Sequence of protein 1:
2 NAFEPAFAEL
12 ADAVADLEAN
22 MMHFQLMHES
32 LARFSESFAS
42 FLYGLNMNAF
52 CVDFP

Sequence of protein 2:
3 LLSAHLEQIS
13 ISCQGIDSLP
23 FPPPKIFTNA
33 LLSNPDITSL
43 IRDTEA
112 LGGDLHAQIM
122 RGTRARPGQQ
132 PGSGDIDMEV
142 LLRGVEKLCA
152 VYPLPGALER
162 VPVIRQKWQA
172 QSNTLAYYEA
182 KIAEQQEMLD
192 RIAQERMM

Interface contacts:
Residue I11 in protein 2 contacts residue F8 in protein 1 (closest heavy-atom distance 3.4 Å).
Residue F23 in protein 2 is in contact with residue M22 in protein 1 (closest heavy-atom distance 4.8 Å).
Residue I11 in protein 2 is in contact with residue V15 in protein 1 (closest heavy-atom distance 4.3 Å).
Residue F23 in protein 2 interacts with residue Q26 in protein 1 (closest heavy-atom distance 3.5 Å).
Residue L4 in protein 2 interacts with residue E5 in protein 1 (closest heavy-atom distance 3.0 Å).
Residue L21 in protein 2 is in contact with residue M23 in protein 1 (closest heavy-atom distance 4.3 Å).
Residue I18 in protein 2 contacts residue M22 in protein 1 (closest heavy-atom distance 4.1 Å).
Residue S14 in protein 2 is in contact with residue A16 in protein 1 (closest heavy-atom distance 4.6 Å).
Residue P24 in protein 2 interacts with residue E30 in protein 1 (closest heavy-atom distance 4.1 Å).
Residue H7 in protein 2 interacts with residue F4 in protein 1 (closest heavy-atom distance 4.9 Å).
Residue F23 in protein 2 contacts residue H29 in protein 1 (closest heavy-atom distance 3.8 Å).
Residue Q10 in protein 2 contacts residue A12 in protein 1 (closest heavy-atom distance 3.6 Å).
Residue L21 in protein 2 interacts with residue E19 in protein 1 (closest heavy-atom distance 5.0 Å).
Residue I11 in protein 2 is in contact with residue L11 in protein 1 (closest heavy-atom distance 3.5 Å).
Residue L33 in protein 2 interacts with residue S41 in protein 1 (closest heavy-atom distance 4.9 Å).
Residue H7 in protein 2 interacts with residue P6 in protein 1 (closest heavy-atom distance 4.6 Å).
Residue K27 in protein 2 contacts residue E37 in protein 1 (closest heavy-atom distance 4.7 Å).
Residue H7 in protein 2 contacts residue F8 in protein 1 (closest heavy-atom distance 3.7 Å).
Residue T30 in protein 2 is in contact with residue S36 in protein 1 (closest heavy-atom distance 3.1 Å).
Residue L34 in protein 2 contacts residue N47 in protein 1 (closest heavy-atom distance 4.2 Å).
Residue S14 in protein 2 interacts with residue V15 in protein 1 (closest heavy-atom distance 3.3 Å).
Residue I18 in protein 2 contacts residue V15 in protein 1 (closest heavy-atom distance 3.2 Å).
Residue P24 in protein 2 is in contact with residue Q26 in protein 1 (closest heavy-atom distance 3.8 Å).
Residue P24 in protein 2 is in contact with residue H29 in protein 1 (closest heavy-atom distance 3.1 Å).
Residue S14 in protein 2 contacts residue E19 in protein 1 (closest heavy-atom distance 4.1 Å).
Residue H7 in protein 2 is in contact with residue E5 in protein 1 (closest heavy-atom distance 3.0 Å).
Residue L4 in protein 2 contacts residue F8 in protein 1 (closest heavy-atom distance 4.9 Å).
Residue L4 in protein 2 contacts residue N2 in protein 1 (closest heavy-atom distance 4.0 Å).
Residue L34 in protein 2 is in contact with residue A40 in protein 1 (closest heavy-atom distance 4.6 Å).
Residue S14 in protein 2 contacts residue A12 in protein 1 (closest heavy-atom distance 4.8 Å).
Residue T40 in protein 2 contacts residue F51 in protein 1 (closest heavy-atom distance 3.9 Å).
Residue L42 in protein 2 contacts residue Y44 in protein 1 (closest heavy-atom distance 3.9 Å).
Residue Q10 in protein 2 is in contact with residue V15 in protein 1 (closest heavy-atom distance 4.9 Å).
Residue F23 in protein 2 contacts residue F25 in protein 1 (closest heavy-atom distance 3.7 Å).
Residue P22 in protein 2 interacts with residue Q26 in protein 1 (closest heavy-atom distance 3.5 Å).
Residue F29 in protein 2 interacts with residue E37 in protein 1 (closest heavy-atom distance 2.6 Å).
Residue S41 in protein 2 is in contact with residue Y44 in protein 1 (closest heavy-atom distance 3.1 Å).
Residue L33 in protein 2 contacts residue A40 in protein 1 (closest heavy-atom distance 4.2 Å).
Residue L33 in protein 2 is in contact with residue Y44 in protein 1 (closest heavy-atom distance 4.0 Å).
Residue T40 in protein 2 contacts residue Y44 in protein 1 (closest heavy-atom distance 4.0 Å).
Residue T30 in protein 2 interacts with residue A40 in protein 1 (closest heavy-atom distance 3.0 Å).
Residue I18 in protein 2 interacts with residue E19 in protein 1 (closest heavy-atom distance 3.5 Å).
Residue I11 in protein 2 interacts with residue A12 in protein 1 (closest heavy-atom distance 3.8 Å).
Residue L34 in protein 2 contacts residue L43 in protein 1 (closest heavy-atom distance 4.9 Å).
Residue I28 in protein 2 interacts with residue E37 in protein 1 (closest heavy-atom distance 3.5 Å).
Residue H7 in protein 2 interacts with residue A9 in protein 1 (closest heavy-atom distance 4.1 Å).
Residue T30 in protein 2 contacts residue E37 in protein 1 (closest heavy-atom distance 3.2 Å).
Residue L8 in protein 2 interacts with residue F8 in protein 1 (closest heavy-atom distance 4.1 Å).
Residue I18 in protein 2 contacts residue L18 in protein 1 (closest heavy-atom distance 4.1 Å).
Residue L3 in protein 2 is in contact with residue E5 in protein 1 (closest heavy-atom distance 3.5 Å).
Residue L21 in protein 2 interacts with residue M22 in protein 1 (closest heavy-atom distance 3.9 Å).
Residue G17 in protein 2 is in contact with residue E19 in protein 1 (closest heavy-atom distance 4.6 Å).
Residue T40 in protein 2 interacts with residue M48 in protein 1 (closest heavy-atom distance 4.2 Å).
Residue L33 in protein 2 contacts residue E37 in protein 1 (closest heavy-atom distance 4.9 Å).

These two protein chains interact to form a complex.